The following describes two proteins that form a bound complex.

Sequence of protein 2:
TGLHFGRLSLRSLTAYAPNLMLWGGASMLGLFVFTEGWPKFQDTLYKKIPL

Residue-level contacts at the interface:
Residue K72 in protein 1 contacts residue G47 in protein 2 (closest heavy-atom distance 4.3 Å).
Residue S68 in protein 1 contacts residue F44 in protein 2 (closest heavy-atom distance 4.2 Å).
Residue K72 in protein 1 is in contact with residue V43 in protein 2 (closest heavy-atom distance 3.3 Å).
Residue K72 in protein 1 contacts residue E46 in protein 2 (closest heavy-atom distance 3.2 Å).
Residue I79 in protein 1 contacts residue W48 in protein 2 (closest heavy-atom distance 4.8 Å).
Residue V75 in protein 1 interacts with residue F44 in protein 2 (closest heavy-atom distance 4.8 Å).
Residue E76 in protein 1 contacts residue E46 in protein 2 (closest heavy-atom distance 2.9 Å).
Residue S68 in protein 1 is in contact with residue V43 in protein 2 (closest heavy-atom distance 4.6 Å).
Residue A71 in protein 1 interacts with residue F44 in protein 2 (closest heavy-atom distance 3.9 Å).
Residue E76 in protein 1 interacts with residue G47 in protein 2 (closest heavy-atom distance 3.4 Å).
Residue K72 in protein 1 interacts with residue F44 in protein 2 (closest heavy-atom distance 3.6 Å).

Sequence of protein 1:
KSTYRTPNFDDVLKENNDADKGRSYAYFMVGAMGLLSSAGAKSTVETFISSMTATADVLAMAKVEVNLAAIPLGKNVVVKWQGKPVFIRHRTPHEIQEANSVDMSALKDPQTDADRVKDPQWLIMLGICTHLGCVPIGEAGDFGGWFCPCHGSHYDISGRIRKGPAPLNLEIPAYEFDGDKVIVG